The following describes two proteins that form a bound complex.

Sequence of the second protein:
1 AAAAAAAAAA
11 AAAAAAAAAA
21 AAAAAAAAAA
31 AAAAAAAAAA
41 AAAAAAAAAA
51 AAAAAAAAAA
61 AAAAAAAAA

Residue-level contacts at the interface:
Residue E390 in the first protein is in contact with residue A61 in the second protein (closest heavy-atom distance 3.8 Å).
Residue R298 in the first protein contacts residue A69 in the second protein (closest heavy-atom distance 3.6 Å).
Residue N388 in the first protein is in contact with residue A65 in the second protein (closest heavy-atom distance 4.7 Å).
Residue E390 in the first protein is in contact with residue A65 in the second protein (closest heavy-atom distance 4.8 Å).
Residue K356 in the first protein interacts with residue A69 in the second protein (closest heavy-atom distance 2.1 Å).
Residue R298 in the first protein interacts with residue A68 in the second protein (closest heavy-atom distance 2.7 Å).
Residue V360 in the first protein contacts residue A64 in the second protein (closest heavy-atom distance 4.6 Å).
Residue Y358 in the first protein contacts residue A69 in the second protein (closest heavy-atom distance 5.0 Å).

Sequence of the first protein:
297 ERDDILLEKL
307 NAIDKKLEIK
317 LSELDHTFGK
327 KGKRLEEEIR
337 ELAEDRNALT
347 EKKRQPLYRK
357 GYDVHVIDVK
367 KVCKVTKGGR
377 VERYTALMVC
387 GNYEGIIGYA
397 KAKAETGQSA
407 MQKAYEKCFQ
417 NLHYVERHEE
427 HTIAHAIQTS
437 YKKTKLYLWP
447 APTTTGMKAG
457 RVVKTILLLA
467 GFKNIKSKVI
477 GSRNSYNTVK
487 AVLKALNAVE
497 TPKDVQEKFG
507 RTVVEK